Sequence of chain A:
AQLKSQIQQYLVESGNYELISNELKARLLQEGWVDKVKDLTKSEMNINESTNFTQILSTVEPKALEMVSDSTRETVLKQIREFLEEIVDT

Interface contacts:
Residue Q11 in chain A is in contact with residue Y19 in chain B (closest heavy-atom distance 4.5 Å).
Residue E23 in chain A is in contact with residue N50 in chain B (closest heavy-atom distance 4.5 Å).
Residue Y15 in chain A interacts with residue Y19 in chain B (closest heavy-atom distance 3.7 Å).
Residue T95 in chain A contacts residue I8 in chain B (closest heavy-atom distance 4.7 Å).
Residue I92 in chain A contacts residue K12 in chain B (closest heavy-atom distance 3.0 Å).
Residue D94 in chain A is in contact with residue G10 in chain B (closest heavy-atom distance 2.7 Å).
Residue D94 in chain A is in contact with residue P13 in chain B (closest heavy-atom distance 4.2 Å).
Residue D94 in chain A contacts residue K9 in chain B (closest heavy-atom distance 3.5 Å).
Residue Y15 in chain A is in contact with residue I11 in chain B (closest heavy-atom distance 3.5 Å).
Residue E18 in chain A is in contact with residue E18 in chain B (closest heavy-atom distance 4.0 Å).
Residue Y15 in chain A is in contact with residue E18 in chain B (closest heavy-atom distance 4.3 Å).
Residue T95 in chain A contacts residue E7 in chain B (closest heavy-atom distance 3.3 Å).
Residue L8 in chain A interacts with residue G10 in chain B (closest heavy-atom distance 4.0 Å).
Residue V93 in chain A interacts with residue K12 in chain B (closest heavy-atom distance 3.1 Å).
Residue N27 in chain A is in contact with residue H48 in chain B (closest heavy-atom distance 4.9 Å).
Residue E90 in chain A is in contact with residue K12 in chain B (closest heavy-atom distance 3.7 Å).
Residue E18 in chain A interacts with residue Y19 in chain B (closest heavy-atom distance 4.4 Å).
Residue D94 in chain A interacts with residue E7 in chain B (closest heavy-atom distance 4.9 Å).
Residue D94 in chain A contacts residue K12 in chain B (closest heavy-atom distance 3.4 Å).
Residue I12 in chain A contacts residue I11 in chain B (closest heavy-atom distance 4.6 Å).
Residue I12 in chain A contacts residue I8 in chain B (closest heavy-atom distance 4.9 Å).
Residue K43 in chain A interacts with residue D70 in chain B (closest heavy-atom distance 4.5 Å).
Residue Q11 in chain A is in contact with residue I11 in chain B (closest heavy-atom distance 3.7 Å).
Residue E91 in chain A is in contact with residue V15 in chain B (closest heavy-atom distance 4.5 Å).
Residue V93 in chain A is in contact with residue K9 in chain B (closest heavy-atom distance 4.9 Å).
Residue V93 in chain A is in contact with residue I8 in chain B (closest heavy-atom distance 3.5 Å).
Residue T95 in chain A contacts residue K9 in chain B (closest heavy-atom distance 3.0 Å).
Residue Q11 in chain A interacts with residue I16 in chain B (closest heavy-atom distance 4.6 Å).
Residue V93 in chain A contacts residue I11 in chain B (closest heavy-atom distance 4.6 Å).
Residue K30 in chain A interacts with residue D47 in chain B (closest heavy-atom distance 3.1 Å).
Residue I92 in chain A is in contact with residue V15 in chain B (closest heavy-atom distance 3.7 Å).
Residue Y15 in chain A contacts residue I16 in chain B (closest heavy-atom distance 3.2 Å).
Residue I92 in chain A interacts with residue I11 in chain B (closest heavy-atom distance 3.9 Å).
Residue K30 in chain A is in contact with residue H48 in chain B (closest heavy-atom distance 4.5 Å).
Residue D94 in chain A contacts residue I11 in chain B (closest heavy-atom distance 4.3 Å).
Residue D94 in chain A interacts with residue I8 in chain B (closest heavy-atom distance 4.6 Å).
Residue L8 in chain A is in contact with residue I8 in chain B (closest heavy-atom distance 5.0 Å).
Residue L8 in chain A interacts with residue I11 in chain B (closest heavy-atom distance 4.0 Å).
Residue Y15 in chain A is in contact with residue V15 in chain B (closest heavy-atom distance 4.9 Å).
Residue V93 in chain A is in contact with residue G10 in chain B (closest heavy-atom distance 3.2 Å).
Residue E91 in chain A interacts with residue K12 in chain B (closest heavy-atom distance 3.1 Å).
Residue Q14 in chain A is in contact with residue Y19 in chain B (closest heavy-atom distance 4.3 Å).
Residue I92 in chain A interacts with residue G10 in chain B (closest heavy-atom distance 4.8 Å).
Residue N27 in chain A contacts residue D47 in chain B (closest heavy-atom distance 4.9 Å).
Residue S19 in chain A interacts with residue E18 in chain B (closest heavy-atom distance 3.9 Å).

Sequence of chain B:
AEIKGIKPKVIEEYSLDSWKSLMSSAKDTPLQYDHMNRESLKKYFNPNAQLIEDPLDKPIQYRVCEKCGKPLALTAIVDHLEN

This data describes a binding interaction between two proteins.